Sequence of chain B:
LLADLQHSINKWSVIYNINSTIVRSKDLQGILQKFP

Sequence of chain A:
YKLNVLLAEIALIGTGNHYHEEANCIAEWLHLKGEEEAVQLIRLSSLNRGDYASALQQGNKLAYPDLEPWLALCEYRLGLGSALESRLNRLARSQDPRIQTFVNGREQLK

The following describes two proteins that form a bound complex.

Residue-level contacts at the interface:
Residue I13 in chain A interacts with residue L50 in chain B (closest heavy-atom distance 4.0 Å).
Residue E40 in chain A is in contact with residue I81 in chain B (closest heavy-atom distance 3.6 Å).
Residue R102 in chain A is in contact with residue D76 in chain B (closest heavy-atom distance 3.6 Å).
Residue V8 in chain A is in contact with residue F85 in chain B (closest heavy-atom distance 3.6 Å).
Residue E38 in chain A contacts residue F85 in chain B (closest heavy-atom distance 3.5 Å).
Residue I16 in chain A interacts with residue L50 in chain B (closest heavy-atom distance 4.0 Å).
Residue I16 in chain A is in contact with residue L53 in chain B (closest heavy-atom distance 3.8 Å).
Residue R102 in chain A interacts with residue S73 in chain B (closest heavy-atom distance 3.6 Å).
Residue K5 in chain A is in contact with residue F85 in chain B (closest heavy-atom distance 3.3 Å).
Residue I103 in chain A contacts residue L77 in chain B (closest heavy-atom distance 4.0 Å).
Residue T105 in chain A interacts with residue S73 in chain B (closest heavy-atom distance 3.8 Å).
Residue D70 in chain A interacts with residue K84 in chain B (closest heavy-atom distance 2.7 Å).
Residue R81 in chain A contacts residue N65 in chain B (closest heavy-atom distance 3.7 Å).
Residue R102 in chain A contacts residue G80 in chain B (closest heavy-atom distance 3.9 Å).
Residue L77 in chain A contacts residue I66 in chain B (closest heavy-atom distance 3.7 Å).
Residue F106 in chain A is in contact with residue S73 in chain B (closest heavy-atom distance 3.4 Å).
Residue E12 in chain A is in contact with residue L50 in chain B (closest heavy-atom distance 2.9 Å).
Residue G109 in chain A interacts with residue I70 in chain B (closest heavy-atom distance 3.6 Å).
Residue N7 in chain A is in contact with residue F85 in chain B (closest heavy-atom distance 3.4 Å).
Residue E12 in chain A contacts residue L53 in chain B (closest heavy-atom distance 3.8 Å).
Residue R81 in chain A interacts with residue I63 in chain B (closest heavy-atom distance 3.6 Å).
Residue D70 in chain A is in contact with residue I81 in chain B (closest heavy-atom distance 4.2 Å).
Residue L15 in chain A contacts residue L53 in chain B (closest heavy-atom distance 4.0 Å).
Residue L71 in chain A contacts residue I81 in chain B (closest heavy-atom distance 3.3 Å).
Residue E12 in chain A is in contact with residue L49 in chain B (closest heavy-atom distance 3.5 Å).
Residue Q113 in chain A interacts with residue N67 in chain B (closest heavy-atom distance 3.0 Å).
Residue V8 in chain A is in contact with residue L82 in chain B (closest heavy-atom distance 3.7 Å).
Residue A41 in chain A is in contact with residue F85 in chain B (closest heavy-atom distance 3.5 Å).
Residue D100 in chain A contacts residue L77 in chain B (closest heavy-atom distance 4.1 Å).
Residue E112 in chain A interacts with residue N67 in chain B (closest heavy-atom distance 4.1 Å).
Residue Q113 in chain A is in contact with residue N65 in chain B (closest heavy-atom distance 3.5 Å).
Residue W74 in chain A interacts with residue L77 in chain B (closest heavy-atom distance 3.9 Å).
Residue Y80 in chain A interacts with residue I66 in chain B (closest heavy-atom distance 4.0 Å).
Residue L77 in chain A contacts residue Y64 in chain B (closest heavy-atom distance 4.0 Å).
Residue A11 in chain A contacts residue F85 in chain B (closest heavy-atom distance 3.9 Å).
Residue Y80 in chain A contacts residue Y64 in chain B (closest heavy-atom distance 3.5 Å).
Residue L44 in chain A is in contact with residue I81 in chain B (closest heavy-atom distance 4.2 Å).
Residue G109 in chain A is in contact with residue T69 in chain B (closest heavy-atom distance 3.7 Å).
Residue L9 in chain A interacts with residue L50 in chain B (closest heavy-atom distance 3.7 Å).
Residue Y56 in chain A is in contact with residue Y64 in chain B (closest heavy-atom distance 3.4 Å).
Residue R102 in chain A contacts residue L77 in chain B (closest heavy-atom distance 3.8 Å).
Residue Y80 in chain A is in contact with residue N65 in chain B (closest heavy-atom distance 2.8 Å).
Residue Q113 in chain A interacts with residue I66 in chain B (closest heavy-atom distance 3.5 Å).
Residue G109 in chain A is in contact with residue N67 in chain B (closest heavy-atom distance 2.9 Å).
Residue P73 in chain A is in contact with residue L77 in chain B (closest heavy-atom distance 3.6 Å).
Residue A11 in chain A interacts with residue L82 in chain B (closest heavy-atom distance 3.6 Å).
Residue Y4 in chain A interacts with residue L50 in chain B (closest heavy-atom distance 3.4 Å).
Residue D70 in chain A is in contact with residue L77 in chain B (closest heavy-atom distance 3.8 Å).
Residue N52 in chain A contacts residue Y64 in chain B (closest heavy-atom distance 3.6 Å).
Residue K5 in chain A contacts residue P86 in chain B (closest heavy-atom distance 2.8 Å).
Residue T105 in chain A contacts residue T69 in chain B (closest heavy-atom distance 3.5 Å).
Residue L33 in chain A contacts residue F85 in chain B (closest heavy-atom distance 4.2 Å).
Residue F106 in chain A is in contact with residue I70 in chain B (closest heavy-atom distance 3.7 Å).
Residue Y4 in chain A is in contact with residue L49 in chain B (closest heavy-atom distance 3.8 Å).
Residue E38 in chain A interacts with residue P86 in chain B (closest heavy-atom distance 3.2 Å).
Residue E40 in chain A interacts with residue K84 in chain B (closest heavy-atom distance 2.8 Å).
Residue E12 in chain A is in contact with residue L82 in chain B (closest heavy-atom distance 3.6 Å).
Residue Q113 in chain A contacts residue I70 in chain B (closest heavy-atom distance 3.9 Å).
Residue R81 in chain A interacts with residue Y64 in chain B (closest heavy-atom distance 3.0 Å).
Residue I16 in chain A interacts with residue D52 in chain B (closest heavy-atom distance 3.8 Å).